Sequence of chain B:
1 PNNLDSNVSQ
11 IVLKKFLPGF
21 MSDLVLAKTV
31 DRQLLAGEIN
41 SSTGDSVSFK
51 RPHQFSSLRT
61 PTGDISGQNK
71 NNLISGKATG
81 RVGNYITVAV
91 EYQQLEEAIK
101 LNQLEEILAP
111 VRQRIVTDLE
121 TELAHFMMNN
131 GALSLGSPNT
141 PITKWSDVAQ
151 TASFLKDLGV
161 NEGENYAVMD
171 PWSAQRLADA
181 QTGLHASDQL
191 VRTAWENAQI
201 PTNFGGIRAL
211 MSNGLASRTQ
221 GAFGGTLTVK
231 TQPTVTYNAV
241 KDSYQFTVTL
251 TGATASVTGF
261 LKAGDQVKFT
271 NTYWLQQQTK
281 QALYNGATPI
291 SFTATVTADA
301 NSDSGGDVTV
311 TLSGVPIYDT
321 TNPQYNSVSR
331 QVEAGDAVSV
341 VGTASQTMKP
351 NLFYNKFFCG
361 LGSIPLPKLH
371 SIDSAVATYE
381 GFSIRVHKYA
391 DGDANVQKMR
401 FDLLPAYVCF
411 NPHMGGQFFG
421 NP

This data describes a binding interaction between two proteins.

Interface contacts:
Residue L17 in chain A contacts residue F410 in chain B (closest heavy-atom distance 3.5 Å).
Residue W172 in chain A interacts with residue Y284 in chain B (closest heavy-atom distance 3.4 Å).
Residue Y85 in chain A contacts residue T60 in chain B (closest heavy-atom distance 3.0 Å).
Residue F16 in chain A interacts with residue K50 in chain B (closest heavy-atom distance 3.3 Å).
Residue V88 in chain A is in contact with residue N71 in chain B (closest heavy-atom distance 3.5 Å).
Residue W172 in chain A interacts with residue D157 in chain B (closest heavy-atom distance 3.0 Å).
Residue M21 in chain A contacts residue Q276 in chain B (closest heavy-atom distance 3.6 Å).
Residue K15 in chain A interacts with residue K50 in chain B (closest heavy-atom distance 3.3 Å).
Residue Y85 in chain A contacts residue R59 in chain B (closest heavy-atom distance 2.8 Å).
Residue E196 in chain A contacts residue G206 in chain B (closest heavy-atom distance 2.6 Å).
Residue F20 in chain A interacts with residue Q278 in chain B (closest heavy-atom distance 3.1 Å).
Residue D188 in chain A contacts residue S187 in chain B (closest heavy-atom distance 3.4 Å).
Residue A89 in chain A contacts residue N71 in chain B (closest heavy-atom distance 3.1 Å).
Residue D118 in chain A is in contact with residue S57 in chain B (closest heavy-atom distance 2.9 Å).
Residue F20 in chain A contacts residue Q277 in chain B (closest heavy-atom distance 3.5 Å).
Residue N197 in chain A is in contact with residue G206 in chain B (closest heavy-atom distance 3.6 Å).
Residue M21 in chain A is in contact with residue N161 in chain B (closest heavy-atom distance 3.3 Å).
Residue L13 in chain A is in contact with residue S48 in chain B (closest heavy-atom distance 3.1 Å).
Residue E122 in chain A is in contact with residue R59 in chain B (closest heavy-atom distance 2.9 Å).
Residue M21 in chain A interacts with residue G159 in chain B (closest heavy-atom distance 3.0 Å).
Residue M211 in chain A contacts residue K156 in chain B (closest heavy-atom distance 3.5 Å).
Residue L184 in chain A interacts with residue H185 in chain B (closest heavy-atom distance 3.5 Å).
Residue L13 in chain A contacts residue E38 in chain B (closest heavy-atom distance 3.4 Å).
Residue N213 in chain A interacts with residue Q276 in chain B (closest heavy-atom distance 3.1 Å).
Residue W195 in chain A interacts with residue W145 in chain B (closest heavy-atom distance 3.2 Å).
Residue H185 in chain A interacts with residue H185 in chain B (closest heavy-atom distance 3.2 Å).
Residue I11 in chain A contacts residue S48 in chain B (closest heavy-atom distance 3.5 Å).
Residue T87 in chain A contacts residue S57 in chain B (closest heavy-atom distance 3.1 Å).
Residue W195 in chain A is in contact with residue G205 in chain B (closest heavy-atom distance 3.1 Å).
Residue V8 in chain A is in contact with residue S42 in chain B (closest heavy-atom distance 3.6 Å).
Residue R176 in chain A interacts with residue N285 in chain B (closest heavy-atom distance 3.4 Å).
Residue E196 in chain A interacts with residue N203 in chain B (closest heavy-atom distance 3.5 Å).
Residue N213 in chain A interacts with residue K156 in chain B (closest heavy-atom distance 2.8 Å).
Residue Q103 in chain A contacts residue K50 in chain B (closest heavy-atom distance 2.8 Å).
Residue N84 in chain A interacts with residue T60 in chain B (closest heavy-atom distance 3.4 Å).
Residue N102 in chain A contacts residue K50 in chain B (closest heavy-atom distance 3.2 Å).
Residue V111 in chain A interacts with residue F55 in chain B (closest heavy-atom distance 3.6 Å).
Residue T87 in chain A contacts residue L58 in chain B (closest heavy-atom distance 3.0 Å).
Residue A194 in chain A interacts with residue W145 in chain B (closest heavy-atom distance 3.3 Å).
Residue R114 in chain A interacts with residue F55 in chain B (closest heavy-atom distance 3.3 Å).
Residue W195 in chain A interacts with residue L190 in chain B (closest heavy-atom distance 3.6 Å).
Residue S9 in chain A contacts residue T43 in chain B (closest heavy-atom distance 3.2 Å).
Residue E196 in chain A contacts residue G205 in chain B (closest heavy-atom distance 3.4 Å).
Residue R400 in chain A contacts residue G63 in chain B (closest heavy-atom distance 2.9 Å).
Residue W195 in chain A interacts with residue L184 in chain B (closest heavy-atom distance 3.5 Å).
Residue Y85 in chain A contacts residue L58 in chain B (closest heavy-atom distance 3.4 Å).
Residue T347 in chain A contacts residue Y284 in chain B (closest heavy-atom distance 3.2 Å).
Residue Q175 in chain A is in contact with residue S146 in chain B (closest heavy-atom distance 3.6 Å).
Residue A89 in chain A interacts with residue K70 in chain B (closest heavy-atom distance 3.4 Å).
Residue R114 in chain A interacts with residue Q278 in chain B (closest heavy-atom distance 3.0 Å).
Residue M21 in chain A contacts residue Q278 in chain B (closest heavy-atom distance 3.6 Å).
Residue L17 in chain A contacts residue P52 in chain B (closest heavy-atom distance 3.4 Å).
Residue L17 in chain A contacts residue K50 in chain B (closest heavy-atom distance 2.9 Å).
Residue V191 in chain A contacts residue A186 in chain B (closest heavy-atom distance 3.5 Å).
Residue T347 in chain A interacts with residue A287 in chain B (closest heavy-atom distance 3.6 Å).
Residue F20 in chain A is in contact with residue L158 in chain B (closest heavy-atom distance 3.3 Å).
Residue Q175 in chain A is in contact with residue S153 in chain B (closest heavy-atom distance 2.9 Å).
Residue W172 in chain A is in contact with residue N285 in chain B (closest heavy-atom distance 3.4 Å).
Residue W195 in chain A contacts residue Q181 in chain B (closest heavy-atom distance 3.2 Å).
Residue T121 in chain A interacts with residue T279 in chain B (closest heavy-atom distance 3.5 Å).

Sequence of chain A:
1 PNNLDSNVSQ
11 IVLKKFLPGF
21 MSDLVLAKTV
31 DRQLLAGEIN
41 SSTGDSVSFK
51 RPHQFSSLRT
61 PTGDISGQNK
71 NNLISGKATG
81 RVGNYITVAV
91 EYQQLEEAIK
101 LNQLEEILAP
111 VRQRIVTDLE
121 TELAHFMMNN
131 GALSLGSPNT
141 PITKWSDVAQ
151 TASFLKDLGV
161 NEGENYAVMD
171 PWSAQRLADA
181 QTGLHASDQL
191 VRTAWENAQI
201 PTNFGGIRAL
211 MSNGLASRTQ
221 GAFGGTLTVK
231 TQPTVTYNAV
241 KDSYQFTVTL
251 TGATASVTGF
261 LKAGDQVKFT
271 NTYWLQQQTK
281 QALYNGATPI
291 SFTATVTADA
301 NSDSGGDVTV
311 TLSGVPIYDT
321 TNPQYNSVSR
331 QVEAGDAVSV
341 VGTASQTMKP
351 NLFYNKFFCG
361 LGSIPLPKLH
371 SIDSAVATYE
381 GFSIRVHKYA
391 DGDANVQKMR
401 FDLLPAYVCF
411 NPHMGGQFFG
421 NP